Sequence of chain A:
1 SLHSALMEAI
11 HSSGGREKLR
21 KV

This data describes a binding interaction between two proteins.

Sequence of chain B:
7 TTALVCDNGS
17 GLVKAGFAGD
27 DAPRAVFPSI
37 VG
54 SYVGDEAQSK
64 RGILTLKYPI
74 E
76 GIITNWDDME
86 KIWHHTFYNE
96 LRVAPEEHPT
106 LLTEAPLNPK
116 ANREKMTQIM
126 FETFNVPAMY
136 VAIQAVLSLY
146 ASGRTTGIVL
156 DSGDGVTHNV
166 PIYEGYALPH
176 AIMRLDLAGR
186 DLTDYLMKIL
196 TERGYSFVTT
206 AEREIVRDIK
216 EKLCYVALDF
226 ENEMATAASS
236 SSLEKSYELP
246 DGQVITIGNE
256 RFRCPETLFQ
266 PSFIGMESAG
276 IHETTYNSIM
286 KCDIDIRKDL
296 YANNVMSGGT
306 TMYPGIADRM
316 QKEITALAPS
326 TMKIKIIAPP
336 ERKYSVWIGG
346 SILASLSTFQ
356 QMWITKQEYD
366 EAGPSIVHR

Interface contacts:
Residue D26 in chain B interacts with residue V22 in chain A (closest heavy-atom distance 3.9 Å).
Residue D27 in chain B interacts with residue V22 in chain A (closest heavy-atom distance 3.6 Å).
Residue L348 in chain B is in contact with residue L6 in chain A (closest heavy-atom distance 4.2 Å).
Residue T353 in chain B contacts residue L2 in chain A (closest heavy-atom distance 3.8 Å).
Residue G25 in chain B is in contact with residue R20 in chain A (closest heavy-atom distance 2.9 Å).
Residue L351 in chain B interacts with residue A9 in chain A (closest heavy-atom distance 3.8 Å).
Residue T8 in chain B contacts residue R20 in chain A (closest heavy-atom distance 3.6 Å).
Residue T150 in chain B is in contact with residue H11 in chain A (closest heavy-atom distance 2.7 Å).
Residue T150 in chain B interacts with residue M7 in chain A (closest heavy-atom distance 3.7 Å).
Residue L351 in chain B contacts residue I10 in chain A (closest heavy-atom distance 4.0 Å).
Residue E169 in chain B interacts with residue M7 in chain A (closest heavy-atom distance 3.5 Å).
Residue G148 in chain B contacts residue H11 in chain A (closest heavy-atom distance 3.4 Å).
Residue G170 in chain B interacts with residue M7 in chain A (closest heavy-atom distance 4.1 Å).
Residue I343 in chain B interacts with residue R16 in chain A (closest heavy-atom distance 3.4 Å).
Residue R149 in chain B is in contact with residue I10 in chain A (closest heavy-atom distance 4.0 Å).
Residue D27 in chain B interacts with residue L19 in chain A (closest heavy-atom distance 3.5 Å).
Residue G25 in chain B interacts with residue K18 in chain A (closest heavy-atom distance 4.9 Å).
Residue I347 in chain B is in contact with residue L19 in chain A (closest heavy-atom distance 3.8 Å).
Residue I347 in chain B is in contact with residue R16 in chain A (closest heavy-atom distance 4.0 Å).
Residue R30 in chain B is in contact with residue R20 in chain A (closest heavy-atom distance 4.6 Å).
Residue Y145 in chain B is in contact with residue I10 in chain A (closest heavy-atom distance 3.6 Å).
Residue E169 in chain B interacts with residue H3 in chain A (closest heavy-atom distance 3.4 Å).
Residue A28 in chain B interacts with residue V22 in chain A (closest heavy-atom distance 3.9 Å).
Residue A146 in chain B interacts with residue R16 in chain A (closest heavy-atom distance 4.7 Å).
Residue M357 in chain B interacts with residue L2 in chain A (closest heavy-atom distance 4.5 Å).
Residue A146 in chain B is in contact with residue G15 in chain A (closest heavy-atom distance 4.3 Å).
Residue S350 in chain B is in contact with residue L19 in chain A (closest heavy-atom distance 4.5 Å).
Residue D27 in chain B contacts residue R16 in chain A (closest heavy-atom distance 3.0 Å).
Residue R30 in chain B interacts with residue V22 in chain A (closest heavy-atom distance 4.0 Å).
Residue Y145 in chain B is in contact with residue M7 in chain A (closest heavy-atom distance 3.7 Å).
Residue E336 in chain B interacts with residue R16 in chain A (closest heavy-atom distance 3.8 Å).
Residue M357 in chain B is in contact with residue L6 in chain A (closest heavy-atom distance 3.8 Å).
Residue S346 in chain B interacts with residue L19 in chain A (closest heavy-atom distance 3.9 Å).
Residue D26 in chain B is in contact with residue L19 in chain A (closest heavy-atom distance 3.5 Å).
Residue R149 in chain B interacts with residue H11 in chain A (closest heavy-atom distance 4.4 Å).
Residue D26 in chain B is in contact with residue R20 in chain A (closest heavy-atom distance 2.0 Å).
Residue A24 in chain B interacts with residue R20 in chain A (closest heavy-atom distance 2.6 Å).
Residue T353 in chain B is in contact with residue A5 in chain A (closest heavy-atom distance 3.6 Å).
Residue T353 in chain B contacts residue L6 in chain A (closest heavy-atom distance 3.6 Å).
Residue L351 in chain B interacts with residue S13 in chain A (closest heavy-atom distance 4.2 Å).
Residue L348 in chain B interacts with residue I10 in chain A (closest heavy-atom distance 4.8 Å).
Residue I347 in chain B contacts residue G15 in chain A (closest heavy-atom distance 3.6 Å).
Residue I343 in chain B contacts residue L19 in chain A (closest heavy-atom distance 4.2 Å).
Residue T353 in chain B interacts with residue A9 in chain A (closest heavy-atom distance 3.7 Å).
Residue E169 in chain B is in contact with residue H11 in chain A (closest heavy-atom distance 5.0 Å).
Residue F23 in chain B contacts residue R20 in chain A (closest heavy-atom distance 4.2 Å).
Residue D27 in chain B contacts residue R20 in chain A (closest heavy-atom distance 2.9 Å).
Residue F354 in chain B is in contact with residue L6 in chain A (closest heavy-atom distance 4.2 Å).
Residue T150 in chain B contacts residue I10 in chain A (closest heavy-atom distance 4.0 Å).
Residue A28 in chain B contacts residue R16 in chain A (closest heavy-atom distance 4.9 Å).
Residue G148 in chain B interacts with residue I10 in chain A (closest heavy-atom distance 4.1 Å).
Residue I347 in chain B contacts residue S13 in chain A (closest heavy-atom distance 4.0 Å).
Residue L351 in chain B interacts with residue L6 in chain A (closest heavy-atom distance 4.4 Å).
Residue D27 in chain B contacts residue K21 in chain A (closest heavy-atom distance 3.5 Å).
Residue G25 in chain B is in contact with residue L19 in chain A (closest heavy-atom distance 3.2 Å).